Contacts between the two chains:
Residue E2020 in the second protein is in contact with residue N102 in the first protein (closest heavy-atom distance 4.8 Å).
Residue M2024 in the second protein interacts with residue D99 in the first protein (closest heavy-atom distance 2.4 Å).
Residue M2024 in the second protein interacts with residue L101 in the first protein (closest heavy-atom distance 4.8 Å).
Residue E2020 in the second protein interacts with residue S100 in the first protein (closest heavy-atom distance 3.3 Å).
Residue M2024 in the second protein is in contact with residue S100 in the first protein (closest heavy-atom distance 4.6 Å).
Residue E2020 in the second protein interacts with residue D99 in the first protein (closest heavy-atom distance 4.2 Å).
Residue E2020 in the second protein is in contact with residue L101 in the first protein (closest heavy-atom distance 4.8 Å).

Sequence of the second protein:
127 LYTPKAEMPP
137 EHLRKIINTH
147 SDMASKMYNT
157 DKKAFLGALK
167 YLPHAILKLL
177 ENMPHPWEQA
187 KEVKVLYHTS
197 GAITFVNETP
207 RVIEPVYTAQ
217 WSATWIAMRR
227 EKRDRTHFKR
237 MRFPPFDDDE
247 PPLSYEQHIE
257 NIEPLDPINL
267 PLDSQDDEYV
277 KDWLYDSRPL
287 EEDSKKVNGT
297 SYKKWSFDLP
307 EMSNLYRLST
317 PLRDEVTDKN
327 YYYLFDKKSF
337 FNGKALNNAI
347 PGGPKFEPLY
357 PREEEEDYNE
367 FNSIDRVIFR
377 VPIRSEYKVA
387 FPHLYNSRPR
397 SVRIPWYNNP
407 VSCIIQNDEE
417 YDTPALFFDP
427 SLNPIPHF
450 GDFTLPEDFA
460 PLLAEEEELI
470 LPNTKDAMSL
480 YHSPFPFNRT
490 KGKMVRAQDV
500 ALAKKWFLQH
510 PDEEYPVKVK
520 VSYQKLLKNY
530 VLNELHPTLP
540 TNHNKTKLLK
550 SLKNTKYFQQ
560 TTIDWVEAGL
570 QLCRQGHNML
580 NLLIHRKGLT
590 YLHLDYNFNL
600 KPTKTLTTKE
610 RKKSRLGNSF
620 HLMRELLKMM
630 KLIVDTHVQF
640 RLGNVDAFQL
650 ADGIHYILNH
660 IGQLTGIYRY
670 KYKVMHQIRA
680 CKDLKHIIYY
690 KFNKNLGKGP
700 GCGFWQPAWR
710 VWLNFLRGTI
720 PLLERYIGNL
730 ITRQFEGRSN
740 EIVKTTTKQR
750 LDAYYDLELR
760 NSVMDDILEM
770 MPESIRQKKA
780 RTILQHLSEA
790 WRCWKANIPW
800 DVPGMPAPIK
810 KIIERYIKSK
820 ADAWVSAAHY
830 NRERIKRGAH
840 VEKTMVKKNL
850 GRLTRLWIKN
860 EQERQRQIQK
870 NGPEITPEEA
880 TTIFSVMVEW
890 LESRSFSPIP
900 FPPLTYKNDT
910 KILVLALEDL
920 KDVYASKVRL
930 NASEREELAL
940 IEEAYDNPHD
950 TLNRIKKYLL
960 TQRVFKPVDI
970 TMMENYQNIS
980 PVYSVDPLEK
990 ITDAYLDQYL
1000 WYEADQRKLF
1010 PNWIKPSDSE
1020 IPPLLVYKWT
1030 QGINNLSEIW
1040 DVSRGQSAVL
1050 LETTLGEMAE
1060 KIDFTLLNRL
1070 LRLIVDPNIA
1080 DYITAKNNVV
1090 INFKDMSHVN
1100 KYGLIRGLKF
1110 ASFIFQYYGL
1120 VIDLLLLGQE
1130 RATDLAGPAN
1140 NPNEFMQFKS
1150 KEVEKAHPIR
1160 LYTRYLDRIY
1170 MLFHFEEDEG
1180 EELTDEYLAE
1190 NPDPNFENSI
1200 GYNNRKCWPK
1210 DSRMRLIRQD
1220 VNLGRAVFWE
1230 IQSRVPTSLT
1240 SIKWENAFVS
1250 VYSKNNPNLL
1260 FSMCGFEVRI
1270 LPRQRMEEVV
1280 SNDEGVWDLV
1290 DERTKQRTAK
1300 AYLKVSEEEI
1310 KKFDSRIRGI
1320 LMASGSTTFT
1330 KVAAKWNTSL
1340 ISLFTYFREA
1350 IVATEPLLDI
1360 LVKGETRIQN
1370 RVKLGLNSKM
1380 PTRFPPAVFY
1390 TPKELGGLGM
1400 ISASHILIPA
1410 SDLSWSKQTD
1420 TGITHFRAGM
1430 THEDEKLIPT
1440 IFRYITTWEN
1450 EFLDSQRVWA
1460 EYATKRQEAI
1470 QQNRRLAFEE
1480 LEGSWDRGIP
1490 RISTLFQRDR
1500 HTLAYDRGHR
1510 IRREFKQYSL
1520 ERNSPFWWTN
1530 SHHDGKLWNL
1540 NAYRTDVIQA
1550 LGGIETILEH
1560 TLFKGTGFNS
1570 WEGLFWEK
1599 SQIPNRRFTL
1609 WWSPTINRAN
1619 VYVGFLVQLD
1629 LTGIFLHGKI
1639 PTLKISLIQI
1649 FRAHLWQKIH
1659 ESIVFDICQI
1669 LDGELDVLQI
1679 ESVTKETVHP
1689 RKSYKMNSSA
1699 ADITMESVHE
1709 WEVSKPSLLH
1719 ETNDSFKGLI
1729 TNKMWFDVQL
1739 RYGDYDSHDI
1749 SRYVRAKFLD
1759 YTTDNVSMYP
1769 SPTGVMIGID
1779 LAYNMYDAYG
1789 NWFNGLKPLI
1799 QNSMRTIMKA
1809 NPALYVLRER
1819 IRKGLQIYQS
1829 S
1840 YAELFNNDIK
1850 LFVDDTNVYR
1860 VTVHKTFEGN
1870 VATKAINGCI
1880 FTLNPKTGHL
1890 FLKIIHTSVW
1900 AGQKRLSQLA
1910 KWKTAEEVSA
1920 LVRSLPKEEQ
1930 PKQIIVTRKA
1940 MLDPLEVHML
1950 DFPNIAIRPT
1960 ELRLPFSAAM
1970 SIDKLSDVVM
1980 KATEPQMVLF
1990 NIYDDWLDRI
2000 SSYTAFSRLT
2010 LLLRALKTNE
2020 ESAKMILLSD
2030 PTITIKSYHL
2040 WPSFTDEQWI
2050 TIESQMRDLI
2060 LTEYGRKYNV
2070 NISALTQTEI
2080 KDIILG

Sequence of the first protein:
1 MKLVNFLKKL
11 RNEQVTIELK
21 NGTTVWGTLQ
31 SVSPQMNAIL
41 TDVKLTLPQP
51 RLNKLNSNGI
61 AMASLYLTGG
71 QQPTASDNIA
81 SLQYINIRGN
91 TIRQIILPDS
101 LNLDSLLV

The following describes two proteins that form a bound complex.